Sequence of protein 2:
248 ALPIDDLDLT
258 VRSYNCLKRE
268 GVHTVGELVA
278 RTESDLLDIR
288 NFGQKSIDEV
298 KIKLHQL

Residue-level contacts at the interface:
Residue F183 in protein 1 interacts with residue K265 in protein 2 (closest heavy-atom distance 2.5 Å).
Residue D182 in protein 1 is in contact with residue K265 in protein 2 (closest heavy-atom distance 4.6 Å).
Residue G185 in protein 1 contacts residue N262 in protein 2 (closest heavy-atom distance 3.8 Å).
Residue D182 in protein 1 is in contact with residue R266 in protein 2 (closest heavy-atom distance 3.3 Å).
Residue F184 in protein 1 contacts residue N262 in protein 2 (closest heavy-atom distance 4.0 Å).
Residue G185 in protein 1 is in contact with residue K265 in protein 2 (closest heavy-atom distance 3.7 Å).
Residue F184 in protein 1 is in contact with residue K265 in protein 2 (closest heavy-atom distance 3.3 Å).

Sequence of protein 1:
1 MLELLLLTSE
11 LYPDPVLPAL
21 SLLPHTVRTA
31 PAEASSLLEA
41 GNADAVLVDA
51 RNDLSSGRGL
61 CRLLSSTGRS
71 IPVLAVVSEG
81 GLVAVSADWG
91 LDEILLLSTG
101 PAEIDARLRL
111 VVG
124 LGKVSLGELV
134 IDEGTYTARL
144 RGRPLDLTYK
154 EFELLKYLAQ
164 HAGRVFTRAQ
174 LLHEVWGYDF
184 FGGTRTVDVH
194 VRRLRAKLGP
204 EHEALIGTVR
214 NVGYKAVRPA

These two protein chains interact to form a complex.